These two protein chains interact to form a complex.

Sequence of the first protein:
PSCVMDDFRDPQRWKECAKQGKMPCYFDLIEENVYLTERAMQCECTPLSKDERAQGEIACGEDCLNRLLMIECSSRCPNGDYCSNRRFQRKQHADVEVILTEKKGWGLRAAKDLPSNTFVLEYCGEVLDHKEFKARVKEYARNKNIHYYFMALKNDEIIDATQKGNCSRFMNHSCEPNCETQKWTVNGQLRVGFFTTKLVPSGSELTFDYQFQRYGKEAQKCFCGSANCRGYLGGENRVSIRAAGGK

Sequence of the second protein:
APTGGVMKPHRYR

Contacts between the two chains:
Residue A162 in the first protein interacts with residue M8 in the second protein (closest heavy-atom distance 2.9 Å).
Residue A162 in the first protein is in contact with residue V7 in the second protein (closest heavy-atom distance 3.7 Å).
Residue R248 in the first protein is in contact with residue A1 in the second protein (closest heavy-atom distance 4.0 Å).
Residue E190 in the first protein contacts residue Y13 in the second protein (closest heavy-atom distance 2.8 Å).
Residue F160 in the first protein contacts residue G6 in the second protein (closest heavy-atom distance 3.5 Å).
Residue D219 in the first protein contacts residue H11 in the second protein (closest heavy-atom distance 3.5 Å).
Residue Y225 in the first protein interacts with residue P2 in the second protein (closest heavy-atom distance 3.9 Å).
Residue G226 in the first protein is in contact with residue G5 in the second protein (closest heavy-atom distance 3.0 Å).
Residue Q192 in the first protein interacts with residue R12 in the second protein (closest heavy-atom distance 3.6 Å).
Residue Y158 in the first protein contacts residue G6 in the second protein (closest heavy-atom distance 4.2 Å).
Residue M161 in the first protein contacts residue M8 in the second protein (closest heavy-atom distance 3.5 Å).
Residue M161 in the first protein contacts residue V7 in the second protein (closest heavy-atom distance 4.2 Å).
Residue Y225 in the first protein interacts with residue G5 in the second protein (closest heavy-atom distance 3.0 Å).
Residue Y220 in the first protein interacts with residue K9 in the second protein (closest heavy-atom distance 2.9 Å).
Residue F222 in the first protein interacts with residue V7 in the second protein (closest heavy-atom distance 3.6 Å).
Residue I251 in the first protein contacts residue P2 in the second protein (closest heavy-atom distance 4.0 Å).
Residue R224 in the first protein interacts with residue G6 in the second protein (closest heavy-atom distance 4.1 Å).
Residue Y220 in the first protein is in contact with residue M8 in the second protein (closest heavy-atom distance 3.6 Å).
Residue A162 in the first protein interacts with residue P10 in the second protein (closest heavy-atom distance 3.0 Å).
Residue V147 in the first protein contacts residue P2 in the second protein (closest heavy-atom distance 3.9 Å).
Residue Q230 in the first protein interacts with residue T4 in the second protein (closest heavy-atom distance 4.1 Å).
Residue F160 in the first protein interacts with residue M8 in the second protein (closest heavy-atom distance 2.8 Å).
Residue Q221 in the first protein contacts residue K9 in the second protein (closest heavy-atom distance 3.4 Å).
Residue F222 in the first protein contacts residue G6 in the second protein (closest heavy-atom distance 3.3 Å).
Residue T191 in the first protein interacts with residue H11 in the second protein (closest heavy-atom distance 3.0 Å).
Residue F160 in the first protein interacts with residue V7 in the second protein (closest heavy-atom distance 3.7 Å).
Residue Q221 in the first protein interacts with residue H11 in the second protein (closest heavy-atom distance 3.4 Å).
Residue Q223 in the first protein interacts with residue G6 in the second protein (closest heavy-atom distance 3.0 Å).
Residue A151 in the first protein interacts with residue P2 in the second protein (closest heavy-atom distance 3.8 Å).
Residue Y159 in the first protein is in contact with residue M8 in the second protein (closest heavy-atom distance 4.0 Å).
Residue Y133 in the first protein interacts with residue M8 in the second protein (closest heavy-atom distance 3.3 Å).
Residue Y158 in the first protein contacts residue T4 in the second protein (closest heavy-atom distance 3.3 Å).
Residue Q221 in the first protein interacts with residue V7 in the second protein (closest heavy-atom distance 4.2 Å).
Residue E190 in the first protein contacts residue R12 in the second protein (closest heavy-atom distance 2.8 Å).
Residue E228 in the first protein contacts residue T4 in the second protein (closest heavy-atom distance 4.3 Å).
Residue F222 in the first protein interacts with residue G5 in the second protein (closest heavy-atom distance 4.0 Å).
Residue T191 in the first protein is in contact with residue R12 in the second protein (closest heavy-atom distance 3.7 Å).
Residue T191 in the first protein contacts residue P10 in the second protein (closest heavy-atom distance 3.2 Å).
Residue K193 in the first protein is in contact with residue P10 in the second protein (closest heavy-atom distance 3.9 Å).
Residue F222 in the first protein is in contact with residue M8 in the second protein (closest heavy-atom distance 4.0 Å).
Residue F218 in the first protein interacts with residue M8 in the second protein (closest heavy-atom distance 3.7 Å).
Residue F143 in the first protein interacts with residue V7 in the second protein (closest heavy-atom distance 3.6 Å).
Residue P187 in the first protein contacts residue Y13 in the second protein (closest heavy-atom distance 4.1 Å).
Residue I156 in the first protein contacts residue T4 in the second protein (closest heavy-atom distance 4.3 Å).
Residue K227 in the first protein contacts residue P2 in the second protein (closest heavy-atom distance 2.9 Å).
Residue Y225 in the first protein is in contact with residue G6 in the second protein (closest heavy-atom distance 3.3 Å).
Residue Q223 in the first protein interacts with residue K9 in the second protein (closest heavy-atom distance 4.0 Å).
Residue A254 in the first protein contacts residue V7 in the second protein (closest heavy-atom distance 3.5 Å).
Residue Y158 in the first protein contacts residue G5 in the second protein (closest heavy-atom distance 3.9 Å).
Residue V202 in the first protein is in contact with residue P10 in the second protein (closest heavy-atom distance 4.3 Å).
Residue R224 in the first protein contacts residue G5 in the second protein (closest heavy-atom distance 3.6 Å).
Residue M80 in the first protein interacts with residue R12 in the second protein (closest heavy-atom distance 4.1 Å).
Residue G226 in the first protein interacts with residue P2 in the second protein (closest heavy-atom distance 3.3 Å).
Residue M161 in the first protein contacts residue P10 in the second protein (closest heavy-atom distance 3.8 Å).
Residue Y225 in the first protein is in contact with residue T4 in the second protein (closest heavy-atom distance 3.9 Å).
Residue Q223 in the first protein interacts with residue V7 in the second protein (closest heavy-atom distance 2.8 Å).
Residue K227 in the first protein interacts with residue A1 in the second protein (closest heavy-atom distance 3.6 Å).
Residue E190 in the first protein contacts residue H11 in the second protein (closest heavy-atom distance 4.3 Å).
Residue G226 in the first protein contacts residue T4 in the second protein (closest heavy-atom distance 3.9 Å).
Residue T207 in the first protein is in contact with residue Y13 in the second protein (closest heavy-atom distance 3.8 Å).